Contacts between the two chains:
Residue W24 in chain A contacts residue A19 in chain B (closest heavy-atom distance 3.2 Å).
Residue F38 in chain A contacts residue Y24 in chain B (closest heavy-atom distance 4.4 Å).
Residue F38 in chain A is in contact with residue M21 in chain B (closest heavy-atom distance 3.6 Å).
Residue D7 in chain A contacts residue A18 in chain B (closest heavy-atom distance 3.8 Å).
Residue W24 in chain A contacts residue Y24 in chain B (closest heavy-atom distance 3.9 Å).
Residue F38 in chain A contacts residue E25 in chain B (closest heavy-atom distance 3.7 Å).
Residue R30 in chain A interacts with residue M21 in chain B (closest heavy-atom distance 3.6 Å).
Residue V26 in chain A contacts residue M21 in chain B (closest heavy-atom distance 3.6 Å).
Residue A25 in chain A contacts residue A18 in chain B (closest heavy-atom distance 3.9 Å).
Residue W24 in chain A is in contact with residue M21 in chain B (closest heavy-atom distance 3.8 Å).
Residue R30 in chain A is in contact with residue E22 in chain B (closest heavy-atom distance 4.8 Å).
Residue G34 in chain A contacts residue E25 in chain B (closest heavy-atom distance 4.8 Å).
Residue R30 in chain A is in contact with residue E25 in chain B (closest heavy-atom distance 2.8 Å).
Residue A25 in chain A is in contact with residue A19 in chain B (closest heavy-atom distance 2.9 Å).
Residue K23 in chain A interacts with residue E17 in chain B (closest heavy-atom distance 4.2 Å).
Residue A25 in chain A is in contact with residue E22 in chain B (closest heavy-atom distance 4.7 Å).
Residue K5 in chain A contacts residue D20 in chain B (closest heavy-atom distance 2.5 Å).
Residue A25 in chain A interacts with residue M21 in chain B (closest heavy-atom distance 3.4 Å).
Residue K23 in chain A interacts with residue A19 in chain B (closest heavy-atom distance 3.1 Å).
Residue W24 in chain A is in contact with residue A18 in chain B (closest heavy-atom distance 3.8 Å).
Residue A25 in chain A is in contact with residue D20 in chain B (closest heavy-atom distance 4.0 Å).
Residue T21 in chain A is in contact with residue A19 in chain B (closest heavy-atom distance 4.0 Å).
Residue F42 in chain A is in contact with residue Y24 in chain B (closest heavy-atom distance 4.8 Å).
Residue K5 in chain A contacts residue E22 in chain B (closest heavy-atom distance 3.0 Å).
Residue K41 in chain A is in contact with residue L29 in chain B (closest heavy-atom distance 4.1 Å).
Residue K23 in chain A is in contact with residue A18 in chain B (closest heavy-atom distance 3.7 Å).
Residue W24 in chain A interacts with residue D20 in chain B (closest heavy-atom distance 4.2 Å).
Residue L35 in chain A interacts with residue M21 in chain B (closest heavy-atom distance 3.6 Å).
Residue K41 in chain A is in contact with residue E25 in chain B (closest heavy-atom distance 3.9 Å).
Residue E27 in chain A interacts with residue E22 in chain B (closest heavy-atom distance 3.5 Å).

Sequence of chain A:
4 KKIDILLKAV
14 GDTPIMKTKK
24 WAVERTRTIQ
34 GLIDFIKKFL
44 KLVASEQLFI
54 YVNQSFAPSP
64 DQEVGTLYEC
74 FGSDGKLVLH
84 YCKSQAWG

Sequence of chain B:
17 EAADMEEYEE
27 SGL

The following describes two proteins that form a bound complex.